Sequence of chain A:
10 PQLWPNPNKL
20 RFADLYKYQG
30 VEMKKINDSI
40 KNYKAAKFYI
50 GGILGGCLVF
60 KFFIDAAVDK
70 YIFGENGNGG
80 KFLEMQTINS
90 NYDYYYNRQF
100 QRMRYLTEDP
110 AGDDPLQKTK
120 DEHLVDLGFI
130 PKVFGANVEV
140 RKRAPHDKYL

Residue-level contacts at the interface:
Residue H78 in chain B is in contact with residue K34 in chain A (closest heavy-atom distance 3.6 Å).
Residue H79 in chain B contacts residue N41 in chain A (closest heavy-atom distance 4.0 Å).
Residue H79 in chain B is in contact with residue K34 in chain A (closest heavy-atom distance 4.8 Å).
Residue H78 in chain B is in contact with residue D37 in chain A (closest heavy-atom distance 3.9 Å).
Residue S76 in chain B interacts with residue D37 in chain A (closest heavy-atom distance 3.7 Å).
Residue H79 in chain B contacts residue D37 in chain A (closest heavy-atom distance 4.1 Å).
Residue H78 in chain B contacts residue S38 in chain A (closest heavy-atom distance 3.8 Å).
Residue H79 in chain B interacts with residue S38 in chain A (closest heavy-atom distance 2.9 Å).
Residue E77 in chain B contacts residue K33 in chain A (closest heavy-atom distance 4.1 Å).
Residue D94 in chain B is in contact with residue K34 in chain A (closest heavy-atom distance 4.0 Å).
Residue E77 in chain B contacts residue D37 in chain A (closest heavy-atom distance 4.2 Å).

Sequence of chain B:
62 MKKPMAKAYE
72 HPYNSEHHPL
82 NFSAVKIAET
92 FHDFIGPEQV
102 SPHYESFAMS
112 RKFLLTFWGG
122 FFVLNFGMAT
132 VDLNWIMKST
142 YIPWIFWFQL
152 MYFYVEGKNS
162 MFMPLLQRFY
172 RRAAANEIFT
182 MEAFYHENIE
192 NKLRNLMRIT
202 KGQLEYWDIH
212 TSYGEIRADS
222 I

The following describes two proteins that form a bound complex.